Sequence of the first protein:
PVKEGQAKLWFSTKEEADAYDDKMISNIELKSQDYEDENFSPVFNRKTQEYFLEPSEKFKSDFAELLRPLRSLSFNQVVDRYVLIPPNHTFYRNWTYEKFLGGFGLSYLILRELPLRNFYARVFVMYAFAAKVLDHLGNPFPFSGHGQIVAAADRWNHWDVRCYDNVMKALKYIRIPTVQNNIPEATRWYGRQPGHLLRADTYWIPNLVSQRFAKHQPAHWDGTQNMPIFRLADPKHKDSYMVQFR

This data describes a binding interaction between two proteins.

Sequence of the second protein:
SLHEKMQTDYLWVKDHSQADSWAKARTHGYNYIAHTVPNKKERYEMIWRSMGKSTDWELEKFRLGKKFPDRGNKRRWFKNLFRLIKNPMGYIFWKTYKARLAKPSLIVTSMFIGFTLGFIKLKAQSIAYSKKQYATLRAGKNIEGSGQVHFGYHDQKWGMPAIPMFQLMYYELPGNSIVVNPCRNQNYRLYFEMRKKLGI

Residue-level contacts at the interface:
Residue N182 in the first protein is in contact with residue K142 in the second protein (closest heavy-atom distance 3.3 Å).
Residue W205 in the first protein is in contact with residue M170 in the second protein (closest heavy-atom distance 3.0 Å).
Residue Q245 in the first protein contacts residue Y171 in the second protein (closest heavy-atom distance 3.4 Å).
Residue R247 in the first protein is in contact with residue Q126 in the second protein (closest heavy-atom distance 2.7 Å).
Residue D202 in the first protein contacts residue Y172 in the second protein (closest heavy-atom distance 3.2 Å).
Residue M243 in the first protein is in contact with residue Y172 in the second protein (closest heavy-atom distance 3.2 Å).
Residue P185 in the first protein interacts with residue A140 in the second protein (closest heavy-atom distance 3.1 Å).
Residue Q226 in the first protein interacts with residue C184 in the second protein (closest heavy-atom distance 3.1 Å).
Residue P178 in the first protein contacts residue N143 in the second protein (closest heavy-atom distance 3.6 Å).
Residue Q226 in the first protein contacts residue N182 in the second protein (closest heavy-atom distance 3.7 Å).
Residue R176 in the first protein contacts residue G141 in the second protein (closest heavy-atom distance 3.7 Å).
Residue Q245 in the first protein contacts residue L174 in the second protein (closest heavy-atom distance 3.6 Å).
Residue L199 in the first protein interacts with residue S178 in the second protein (closest heavy-atom distance 3.1 Å).
Residue R247 in the first protein contacts residue E173 in the second protein (closest heavy-atom distance 2.7 Å).
Residue F246 in the first protein interacts with residue L174 in the second protein (closest heavy-atom distance 3.7 Å).
Residue Q245 in the first protein interacts with residue K158 in the second protein (closest heavy-atom distance 3.7 Å).
Residue R176 in the first protein is in contact with residue R139 in the second protein (closest heavy-atom distance 3.0 Å).
Residue R232 in the first protein interacts with residue Y172 in the second protein (closest heavy-atom distance 2.9 Å).
Residue V244 in the first protein contacts residue L174 in the second protein (closest heavy-atom distance 3.5 Å).
Residue P178 in the first protein interacts with residue G141 in the second protein (closest heavy-atom distance 3.3 Å).
Residue F246 in the first protein is in contact with residue K158 in the second protein (closest heavy-atom distance 2.6 Å).
Residue V244 in the first protein is in contact with residue Y172 in the second protein (closest heavy-atom distance 3.4 Å).
Residue R176 in the first protein interacts with residue A140 in the second protein (closest heavy-atom distance 3.2 Å).
Residue W222 in the first protein is in contact with residue C184 in the second protein (closest heavy-atom distance 3.6 Å).
Residue N119 in the first protein interacts with residue H17 in the second protein (closest heavy-atom distance 3.0 Å).
Residue Y121 in the first protein interacts with residue H17 in the second protein (closest heavy-atom distance 3.6 Å).
Residue L198 in the first protein interacts with residue I179 in the second protein (closest heavy-atom distance 3.8 Å).
Residue H197 in the first protein interacts with residue V180 in the second protein (closest heavy-atom distance 3.2 Å).
Residue Q245 in the first protein interacts with residue Y172 in the second protein (closest heavy-atom distance 3.1 Å).
Residue M243 in the first protein is in contact with residue M170 in the second protein (closest heavy-atom distance 3.4 Å).
Residue L172 in the first protein interacts with residue R139 in the second protein (closest heavy-atom distance 3.5 Å).
Residue V124 in the first protein contacts residue F83 in the second protein (closest heavy-atom distance 3.7 Å).
Residue W222 in the first protein contacts residue R190 in the second protein (closest heavy-atom distance 3.3 Å).
Residue M228 in the first protein contacts residue N182 in the second protein (closest heavy-atom distance 2.7 Å).
Residue R247 in the first protein contacts residue M161 in the second protein (closest heavy-atom distance 3.2 Å).
Residue H197 in the first protein is in contact with residue I179 in the second protein (closest heavy-atom distance 3.4 Å).
Residue R118 in the first protein interacts with residue D10 in the second protein (closest heavy-atom distance 2.9 Å).
Residue M243 in the first protein is in contact with residue Y171 in the second protein (closest heavy-atom distance 3.4 Å).
Residue Q226 in the first protein contacts residue R185 in the second protein (closest heavy-atom distance 3.3 Å).
Residue H197 in the first protein interacts with residue N182 in the second protein (closest heavy-atom distance 3.3 Å).
Residue I175 in the first protein interacts with residue R139 in the second protein (closest heavy-atom distance 3.4 Å).
Residue N182 in the first protein contacts residue N143 in the second protein (closest heavy-atom distance 2.4 Å).
Residue L198 in the first protein contacts residue S178 in the second protein (closest heavy-atom distance 3.7 Å).
Residue H197 in the first protein interacts with residue S178 in the second protein (closest heavy-atom distance 3.9 Å).
Residue A171 in the first protein is in contact with residue R139 in the second protein (closest heavy-atom distance 2.9 Å).
Residue W205 in the first protein interacts with residue L169 in the second protein (closest heavy-atom distance 3.4 Å).
Residue R247 in the first protein interacts with residue G160 in the second protein (closest heavy-atom distance 3.3 Å).
Residue I230 in the first protein contacts residue P183 in the second protein (closest heavy-atom distance 3.8 Å).
Residue M228 in the first protein interacts with residue C184 in the second protein (closest heavy-atom distance 3.5 Å).
Residue R247 in the first protein is in contact with residue K158 in the second protein (closest heavy-atom distance 3.6 Å).
Residue Y121 in the first protein interacts with residue K80 in the second protein (closest heavy-atom distance 3.7 Å).
Residue R247 in the first protein interacts with residue K133 in the second protein (closest heavy-atom distance 3.4 Å).
Residue F231 in the first protein contacts residue P183 in the second protein (closest heavy-atom distance 3.7 Å).
Residue Q226 in the first protein contacts residue N188 in the second protein (closest heavy-atom distance 3.3 Å).
Residue Q245 in the first protein contacts residue E173 in the second protein (closest heavy-atom distance 3.7 Å).
Residue W205 in the first protein contacts residue Y172 in the second protein (closest heavy-atom distance 3.8 Å).
Residue N183 in the first protein interacts with residue G141 in the second protein (closest heavy-atom distance 3.3 Å).
Residue W222 in the first protein is in contact with residue Q187 in the second protein (closest heavy-atom distance 3.7 Å).
Residue T225 in the first protein is in contact with residue C184 in the second protein (closest heavy-atom distance 3.4 Å).
Residue L199 in the first protein contacts residue V180 in the second protein (closest heavy-atom distance 3.7 Å).